Sequence of protein 2:
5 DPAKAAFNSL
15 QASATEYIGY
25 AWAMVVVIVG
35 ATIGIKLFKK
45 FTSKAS

Residue-level contacts at the interface:
Residue K8 in protein 2 contacts residue Y24 in protein 1 (closest heavy-atom distance 3.6 Å).
Residue L41 in protein 2 interacts with residue S50 in protein 1 (closest heavy-atom distance 4.3 Å).
Residue V30 in protein 2 interacts with residue F42 in protein 1 (closest heavy-atom distance 4.3 Å).
Residue W26 in protein 2 is in contact with residue F42 in protein 1 (closest heavy-atom distance 3.9 Å).
Residue L14 in protein 2 contacts residue M28 in protein 1 (closest heavy-atom distance 4.2 Å).
Residue A18 in protein 2 interacts with residue I32 in protein 1 (closest heavy-atom distance 3.8 Å).
Residue N12 in protein 2 contacts residue Y24 in protein 1 (closest heavy-atom distance 5.0 Å).
Residue K40 in protein 2 contacts residue S50 in protein 1 (closest heavy-atom distance 2.9 Å).
Residue I37 in protein 2 is in contact with residue S47 in protein 1 (closest heavy-atom distance 4.3 Å).
Residue V33 in protein 2 contacts residue F42 in protein 1 (closest heavy-atom distance 3.7 Å).
Residue A25 in protein 2 interacts with residue I39 in protein 1 (closest heavy-atom distance 4.2 Å).
Residue I22 in protein 2 is in contact with residue I32 in protein 1 (closest heavy-atom distance 4.6 Å).
Residue W26 in protein 2 interacts with residue A35 in protein 1 (closest heavy-atom distance 4.3 Å).
Residue K40 in protein 2 is in contact with residue S47 in protein 1 (closest heavy-atom distance 3.3 Å).
Residue F11 in protein 2 interacts with residue Y21 in protein 1 (closest heavy-atom distance 3.9 Å).
Residue V29 in protein 2 contacts residue F42 in protein 1 (closest heavy-atom distance 4.1 Å).
Residue D5 in protein 2 is in contact with residue E20 in protein 1 (closest heavy-atom distance 4.5 Å).
Residue W26 in protein 2 interacts with residue I39 in protein 1 (closest heavy-atom distance 3.6 Å).
Residue V29 in protein 2 contacts residue I39 in protein 1 (closest heavy-atom distance 3.8 Å).
Residue Q15 in protein 2 contacts residue M28 in protein 1 (closest heavy-atom distance 4.0 Å).
Residue V29 in protein 2 contacts residue K43 in protein 1 (closest heavy-atom distance 3.9 Å).
Residue W26 in protein 2 contacts residue G38 in protein 1 (closest heavy-atom distance 3.7 Å).
Residue Q15 in protein 2 is in contact with residue V31 in protein 1 (closest heavy-atom distance 3.6 Å).
Residue F11 in protein 2 interacts with residue Y24 in protein 1 (closest heavy-atom distance 3.5 Å).
Residue A18 in protein 2 interacts with residue M28 in protein 1 (closest heavy-atom distance 4.4 Å).
Residue V33 in protein 2 contacts residue T46 in protein 1 (closest heavy-atom distance 4.0 Å).
Residue T19 in protein 2 contacts residue V31 in protein 1 (closest heavy-atom distance 4.1 Å).
Residue I37 in protein 2 is in contact with residue S50 in protein 1 (closest heavy-atom distance 3.7 Å).
Residue F11 in protein 2 interacts with residue A25 in protein 1 (closest heavy-atom distance 4.5 Å).
Residue Q15 in protein 2 contacts residue A27 in protein 1 (closest heavy-atom distance 3.7 Å).
Residue Q15 in protein 2 interacts with residue Y24 in protein 1 (closest heavy-atom distance 4.8 Å).
Residue K44 in protein 2 contacts residue S50 in protein 1 (closest heavy-atom distance 3.2 Å).
Residue I22 in protein 2 interacts with residue A35 in protein 1 (closest heavy-atom distance 3.6 Å).
Residue I22 in protein 2 interacts with residue V31 in protein 1 (closest heavy-atom distance 3.3 Å).
Residue I37 in protein 2 contacts residue T46 in protein 1 (closest heavy-atom distance 3.7 Å).
Residue V33 in protein 2 is in contact with residue K43 in protein 1 (closest heavy-atom distance 3.8 Å).
Residue A7 in protein 2 contacts residue Y21 in protein 1 (closest heavy-atom distance 3.4 Å).

Sequence of protein 1:
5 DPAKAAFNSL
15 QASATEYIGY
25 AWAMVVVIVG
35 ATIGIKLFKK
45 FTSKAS

These two protein chains interact to form a complex.